These two protein chains interact to form a complex.

Sequence of chain B:
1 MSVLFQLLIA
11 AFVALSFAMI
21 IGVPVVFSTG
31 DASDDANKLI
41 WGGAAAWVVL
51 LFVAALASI

Sequence of chain A:
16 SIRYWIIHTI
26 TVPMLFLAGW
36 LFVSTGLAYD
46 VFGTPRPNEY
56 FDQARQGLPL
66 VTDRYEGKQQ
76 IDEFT

Contacts between the two chains:
Residue I25 in chain A is in contact with residue F17 in chain B (closest heavy-atom distance 2.7 Å).
Residue I21 in chain A is in contact with residue I21 in chain B (closest heavy-atom distance 4.0 Å).
Residue M29 in chain A contacts residue A14 in chain B (closest heavy-atom distance 3.6 Å).
Residue L42 in chain A interacts with residue V3 in chain B (closest heavy-atom distance 4.7 Å).
Residue I25 in chain A contacts residue I21 in chain B (closest heavy-atom distance 3.7 Å).